Interface contacts:
Residue N89 in the second protein interacts with residue W51 in the first protein (closest heavy-atom distance 3.0 Å).
Residue H28 in the second protein interacts with residue A59 in the first protein (closest heavy-atom distance 3.5 Å).
Residue H28 in the second protein interacts with residue E60 in the first protein (closest heavy-atom distance 3.1 Å).
Residue R53 in the second protein contacts residue F37 in the first protein (closest heavy-atom distance 4.6 Å).
Residue V100 in the second protein is in contact with residue W51 in the first protein (closest heavy-atom distance 4.5 Å).
Residue V92 in the second protein is in contact with residue H55 in the first protein (closest heavy-atom distance 3.0 Å).
Residue S56 in the second protein interacts with residue L36 in the first protein (closest heavy-atom distance 4.4 Å).
Residue Y29 in the second protein interacts with residue Y52 in the first protein (closest heavy-atom distance 4.2 Å).
Residue V30 in the second protein interacts with residue H55 in the first protein (closest heavy-atom distance 3.9 Å).
Residue R90 in the second protein interacts with residue Y52 in the first protein (closest heavy-atom distance 3.3 Å).
Residue N89 in the second protein interacts with residue Y52 in the first protein (closest heavy-atom distance 4.5 Å).
Residue R105 in the second protein contacts residue E47 in the first protein (closest heavy-atom distance 3.7 Å).
Residue I62 in the second protein is in contact with residue T26 in the first protein (closest heavy-atom distance 3.9 Å).
Residue R105 in the second protein contacts residue D50 in the first protein (closest heavy-atom distance 2.9 Å).
Residue N60 in the second protein interacts with residue V33 in the first protein (closest heavy-atom distance 3.9 Å).
Residue S56 in the second protein contacts residue F37 in the first protein (closest heavy-atom distance 3.5 Å).
Residue H28 in the second protein interacts with residue H55 in the first protein (closest heavy-atom distance 3.3 Å).
Residue A48 in the second protein contacts residue P41 in the first protein (closest heavy-atom distance 4.4 Å).
Residue A44 in the second protein interacts with residue A43 in the first protein (closest heavy-atom distance 3.5 Å).
Residue R90 in the second protein is in contact with residue W51 in the first protein (closest heavy-atom distance 3.0 Å).
Residue W35 in the second protein interacts with residue H56 in the first protein (closest heavy-atom distance 3.5 Å).
Residue Y29 in the second protein interacts with residue H56 in the first protein (closest heavy-atom distance 3.6 Å).
Residue Y29 in the second protein interacts with residue N54 in the first protein (closest heavy-atom distance 3.1 Å).
Residue K59 in the second protein is in contact with residue K29 in the first protein (closest heavy-atom distance 3.7 Å).
Residue L52 in the second protein contacts residue P41 in the first protein (closest heavy-atom distance 4.1 Å).
Residue R105 in the second protein interacts with residue W51 in the first protein (closest heavy-atom distance 3.3 Å).
Residue C91 in the second protein interacts with residue Y52 in the first protein (closest heavy-atom distance 4.1 Å).
Residue H28 in the second protein interacts with residue Q63 in the first protein (closest heavy-atom distance 4.0 Å).
Residue K59 in the second protein interacts with residue S30 in the first protein (closest heavy-atom distance 4.6 Å).
Residue V38 in the second protein interacts with residue Y52 in the first protein (closest heavy-atom distance 3.4 Å).
Residue R41 in the second protein contacts residue Y49 in the first protein (closest heavy-atom distance 4.5 Å).
Residue L52 in the second protein interacts with residue L36 in the first protein (closest heavy-atom distance 3.6 Å).
Residue K59 in the second protein is in contact with residue V33 in the first protein (closest heavy-atom distance 3.6 Å).
Residue M34 in the second protein contacts residue Y52 in the first protein (closest heavy-atom distance 3.3 Å).
Residue Y29 in the second protein interacts with residue H55 in the first protein (closest heavy-atom distance 3.7 Å).
Residue R41 in the second protein interacts with residue W51 in the first protein (closest heavy-atom distance 3.6 Å).
Residue D49 in the second protein contacts residue K44 in the first protein (closest heavy-atom distance 3.4 Å).
Residue V92 in the second protein contacts residue W51 in the first protein (closest heavy-atom distance 3.6 Å).
Residue R102 in the second protein contacts residue E47 in the first protein (closest heavy-atom distance 3.0 Å).
Residue V92 in the second protein is in contact with residue P53 in the first protein (closest heavy-atom distance 3.4 Å).
Residue R88 in the second protein contacts residue Y52 in the first protein (closest heavy-atom distance 3.8 Å).
Residue Y45 in the second protein interacts with residue Y49 in the first protein (closest heavy-atom distance 3.6 Å).
Residue L52 in the second protein is in contact with residue F37 in the first protein (closest heavy-atom distance 4.0 Å).
Residue R105 in the second protein contacts residue K46 in the first protein (closest heavy-atom distance 4.2 Å).
Residue Y45 in the second protein is in contact with residue A43 in the first protein (closest heavy-atom distance 4.0 Å).
Residue D37 in the second protein is in contact with residue Y52 in the first protein (closest heavy-atom distance 3.2 Å).
Residue Y45 in the second protein is in contact with residue K44 in the first protein (closest heavy-atom distance 4.0 Å).
Residue M34 in the second protein contacts residue H55 in the first protein (closest heavy-atom distance 3.7 Å).
Residue I62 in the second protein is in contact with residue S30 in the first protein (closest heavy-atom distance 4.0 Å).
Residue T61 in the second protein contacts residue N27 in the first protein (closest heavy-atom distance 2.7 Å).
Residue S56 in the second protein is in contact with residue V33 in the first protein (closest heavy-atom distance 3.4 Å).
Residue R41 in the second protein interacts with residue T48 in the first protein (closest heavy-atom distance 3.1 Å).
Residue R41 in the second protein contacts residue Y52 in the first protein (closest heavy-atom distance 3.9 Å).
Residue A48 in the second protein interacts with residue K44 in the first protein (closest heavy-atom distance 3.7 Å).
Residue H28 in the second protein contacts residue H56 in the first protein (closest heavy-atom distance 3.6 Å).
Residue R41 in the second protein is in contact with residue E47 in the first protein (closest heavy-atom distance 4.5 Å).
Residue T61 in the second protein is in contact with residue K29 in the first protein (closest heavy-atom distance 3.9 Å).
Residue R102 in the second protein is in contact with residue W51 in the first protein (closest heavy-atom distance 3.8 Å).
Residue A48 in the second protein is in contact with residue A43 in the first protein (closest heavy-atom distance 3.7 Å).
Residue V92 in the second protein is in contact with residue Y52 in the first protein (closest heavy-atom distance 4.2 Å).

Sequence of the second protein:
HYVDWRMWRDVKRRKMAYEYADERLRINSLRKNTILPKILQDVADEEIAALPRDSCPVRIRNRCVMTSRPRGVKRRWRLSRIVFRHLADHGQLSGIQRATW

Sequence of the first protein:
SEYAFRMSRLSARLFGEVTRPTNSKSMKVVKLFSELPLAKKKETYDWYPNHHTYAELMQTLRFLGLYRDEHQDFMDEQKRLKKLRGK

These two protein chains interact to form a complex.